Residue-level contacts at the interface:
Residue K53 in the second protein contacts residue T55 in the first protein (closest heavy-atom distance 3.9 Å).
Residue Q40 in the second protein is in contact with residue N95 in the first protein (closest heavy-atom distance 2.8 Å).
Residue L60 in the second protein is in contact with residue A76 in the first protein (closest heavy-atom distance 3.9 Å).
Residue Q40 in the second protein contacts residue K63 in the first protein (closest heavy-atom distance 3.1 Å).
Residue Q76 in the second protein is in contact with residue G83 in the first protein (closest heavy-atom distance 3.5 Å).
Residue Y71 in the second protein contacts residue G83 in the first protein (closest heavy-atom distance 3.6 Å).
Residue Q59 in the second protein is in contact with residue A76 in the first protein (closest heavy-atom distance 4.0 Å).
Residue L60 in the second protein is in contact with residue I79 in the first protein (closest heavy-atom distance 3.8 Å).
Residue E80 in the second protein is in contact with residue R84 in the first protein (closest heavy-atom distance 2.5 Å).
Residue E44 in the second protein is in contact with residue A88 in the first protein (closest heavy-atom distance 3.1 Å).
Residue I50 in the second protein interacts with residue L72 in the first protein (closest heavy-atom distance 3.5 Å).
Residue R41 in the second protein interacts with residue Q92 in the first protein (closest heavy-atom distance 2.7 Å).
Residue Q59 in the second protein interacts with residue R80 in the first protein (closest heavy-atom distance 2.5 Å).
Residue N46 in the second protein interacts with residue V57 in the first protein (closest heavy-atom distance 3.9 Å).
Residue L42 in the second protein interacts with residue V57 in the first protein (closest heavy-atom distance 3.8 Å).
Residue R41 in the second protein contacts residue N95 in the first protein (closest heavy-atom distance 3.6 Å).
Residue N46 in the second protein interacts with residue D59 in the first protein (closest heavy-atom distance 3.2 Å).
Residue I72 in the second protein is in contact with residue R84 in the first protein (closest heavy-atom distance 3.8 Å).
Residue L42 in the second protein interacts with residue I65 in the first protein (closest heavy-atom distance 3.8 Å).
Residue S43 in the second protein interacts with residue D59 in the first protein (closest heavy-atom distance 3.4 Å).
Residue L42 in the second protein is in contact with residue W100 in the first protein (closest heavy-atom distance 3.8 Å).
Residue C47 in the second protein interacts with residue L90 in the first protein (closest heavy-atom distance 4.0 Å).
Residue R41 in the second protein is in contact with residue S94 in the first protein (closest heavy-atom distance 3.5 Å).
Residue R41 in the second protein is in contact with residue A91 in the first protein (closest heavy-atom distance 3.7 Å).
Residue K53 in the second protein contacts residue L72 in the first protein (closest heavy-atom distance 3.9 Å).
Residue L60 in the second protein interacts with residue R80 in the first protein (closest heavy-atom distance 3.8 Å).
Residue Q76 in the second protein interacts with residue R84 in the first protein (closest heavy-atom distance 3.7 Å).
Residue Y71 in the second protein interacts with residue R84 in the first protein (closest heavy-atom distance 3.2 Å).
Residue T39 in the second protein contacts residue N95 in the first protein (closest heavy-atom distance 3.6 Å).
Residue I101 in the second protein contacts residue R84 in the first protein (closest heavy-atom distance 3.3 Å).
Residue R45 in the second protein interacts with residue D59 in the first protein (closest heavy-atom distance 3.4 Å).
Residue S43 in the second protein is in contact with residue D60 in the first protein (closest heavy-atom distance 2.6 Å).
Residue E70 in the second protein interacts with residue R84 in the first protein (closest heavy-atom distance 2.6 Å).
Residue L54 in the second protein contacts residue V75 in the first protein (closest heavy-atom distance 4.0 Å).
Residue Y71 in the second protein is in contact with residue I87 in the first protein (closest heavy-atom distance 3.3 Å).
Residue T65 in the second protein interacts with residue R84 in the first protein (closest heavy-atom distance 3.8 Å).
Residue L54 in the second protein interacts with residue L72 in the first protein (closest heavy-atom distance 3.3 Å).
Residue C47 in the second protein is in contact with residue A91 in the first protein (closest heavy-atom distance 3.8 Å).
Residue E44 in the second protein is in contact with residue I87 in the first protein (closest heavy-atom distance 3.6 Å).
Residue I50 in the second protein contacts residue V75 in the first protein (closest heavy-atom distance 4.0 Å).
Residue R41 in the second protein contacts residue W100 in the first protein (closest heavy-atom distance 3.9 Å).
Residue K69 in the second protein interacts with residue I87 in the first protein (closest heavy-atom distance 3.0 Å).
Residue L42 in the second protein contacts residue S94 in the first protein (closest heavy-atom distance 3.0 Å).
Residue L54 in the second protein interacts with residue A76 in the first protein (closest heavy-atom distance 3.9 Å).
Residue E49 in the second protein contacts residue V57 in the first protein (closest heavy-atom distance 3.9 Å).
Residue V51 in the second protein is in contact with residue I79 in the first protein (closest heavy-atom distance 3.6 Å).
Residue E70 in the second protein contacts residue S86 in the first protein (closest heavy-atom distance 3.7 Å).
Residue L42 in the second protein interacts with residue A91 in the first protein (closest heavy-atom distance 3.5 Å).
Residue I48 in the second protein is in contact with residue I87 in the first protein (closest heavy-atom distance 4.0 Å).
Residue Y71 in the second protein is in contact with residue V85 in the first protein (closest heavy-atom distance 2.8 Å).
Residue T73 in the second protein interacts with residue G83 in the first protein (closest heavy-atom distance 2.8 Å).
Residue E70 in the second protein contacts residue V85 in the first protein (closest heavy-atom distance 3.5 Å).
Residue Y71 in the second protein is in contact with residue L90 in the first protein (closest heavy-atom distance 4.0 Å).
Residue R45 in the second protein contacts residue D60 in the first protein (closest heavy-atom distance 3.4 Å).
Residue T73 in the second protein is in contact with residue R80 in the first protein (closest heavy-atom distance 4.1 Å).
Residue R45 in the second protein interacts with residue I58 in the first protein (closest heavy-atom distance 2.8 Å).
Residue N46 in the second protein is in contact with residue I58 in the first protein (closest heavy-atom distance 3.1 Å).
Residue K69 in the second protein contacts residue S86 in the first protein (closest heavy-atom distance 3.5 Å).
Residue Q40 in the second protein interacts with residue W100 in the first protein (closest heavy-atom distance 3.5 Å).
Residue I72 in the second protein is in contact with residue G83 in the first protein (closest heavy-atom distance 3.0 Å).

Sequence of the first protein:
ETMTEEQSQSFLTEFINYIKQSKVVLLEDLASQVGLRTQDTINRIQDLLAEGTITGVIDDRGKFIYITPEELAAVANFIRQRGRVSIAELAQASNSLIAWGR

Sequence of the second protein:
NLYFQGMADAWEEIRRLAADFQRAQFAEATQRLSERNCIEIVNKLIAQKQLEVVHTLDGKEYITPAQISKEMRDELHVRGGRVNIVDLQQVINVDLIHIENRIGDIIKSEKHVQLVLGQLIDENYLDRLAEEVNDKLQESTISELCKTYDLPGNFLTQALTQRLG

The following describes two proteins that form a bound complex.